These two protein chains interact to form a complex.

Contacts between the two chains:
Residue L146 in the second protein is in contact with residue Y5 in the first protein (closest heavy-atom distance 4.8 Å).
Residue D152 in the second protein is in contact with residue S1 in the first protein (closest heavy-atom distance 4.7 Å).
Residue R91 in the second protein contacts residue W2 in the first protein (closest heavy-atom distance 4.7 Å).
Residue D144 in the second protein contacts residue P7 in the first protein (closest heavy-atom distance 4.9 Å).
Residue L146 in the second protein contacts residue Y3 in the first protein (closest heavy-atom distance 2.7 Å).
Residue D150 in the second protein interacts with residue S1 in the first protein (closest heavy-atom distance 3.5 Å).
Residue K158 in the second protein contacts residue P6 in the first protein (closest heavy-atom distance 3.4 Å).
Residue I147 in the second protein interacts with residue W2 in the first protein (closest heavy-atom distance 2.5 Å).
Residue L146 in the second protein is in contact with residue W2 in the first protein (closest heavy-atom distance 3.1 Å).
Residue E161 in the second protein contacts residue S4 in the first protein (closest heavy-atom distance 4.7 Å).
Residue D144 in the second protein interacts with residue S4 in the first protein (closest heavy-atom distance 4.4 Å).
Residue L153 in the second protein interacts with residue W2 in the first protein (closest heavy-atom distance 4.3 Å).
Residue E161 in the second protein interacts with residue Y3 in the first protein (closest heavy-atom distance 3.9 Å).
Residue K151 in the second protein contacts residue S1 in the first protein (closest heavy-atom distance 3.4 Å).
Residue Y148 in the second protein is in contact with residue W2 in the first protein (closest heavy-atom distance 2.4 Å).
Residue P164 in the second protein contacts residue W2 in the first protein (closest heavy-atom distance 3.2 Å).
Residue F143 in the second protein interacts with residue P6 in the first protein (closest heavy-atom distance 4.0 Å).
Residue S142 in the second protein is in contact with residue P7 in the first protein (closest heavy-atom distance 4.0 Å).
Residue E160 in the second protein is in contact with residue Y5 in the first protein (closest heavy-atom distance 4.7 Å).
Residue E160 in the second protein is in contact with residue S4 in the first protein (closest heavy-atom distance 2.6 Å).
Residue T149 in the second protein is in contact with residue S1 in the first protein (closest heavy-atom distance 2.7 Å).
Residue W67 in the second protein interacts with residue Y3 in the first protein (closest heavy-atom distance 2.7 Å).
Residue S162 in the second protein interacts with residue W2 in the first protein (closest heavy-atom distance 2.7 Å).
Residue K158 in the second protein is in contact with residue Y5 in the first protein (closest heavy-atom distance 2.7 Å).
Residue G163 in the second protein is in contact with residue W2 in the first protein (closest heavy-atom distance 2.8 Å).
Residue I147 in the second protein is in contact with residue Y3 in the first protein (closest heavy-atom distance 2.6 Å).
Residue W159 in the second protein is in contact with residue S4 in the first protein (closest heavy-atom distance 3.0 Å).
Residue V77 in the second protein interacts with residue W2 in the first protein (closest heavy-atom distance 3.9 Å).
Residue F166 in the second protein is in contact with residue W2 in the first protein (closest heavy-atom distance 3.6 Å).
Residue W159 in the second protein is in contact with residue Y5 in the first protein (closest heavy-atom distance 2.8 Å).
Residue V60 in the second protein contacts residue Y5 in the first protein (closest heavy-atom distance 3.0 Å).
Residue W159 in the second protein interacts with residue P6 in the first protein (closest heavy-atom distance 4.7 Å).
Residue Q165 in the second protein is in contact with residue S4 in the first protein (closest heavy-atom distance 3.5 Å).
Residue T149 in the second protein is in contact with residue W2 in the first protein (closest heavy-atom distance 4.5 Å).
Residue S162 in the second protein contacts residue Y3 in the first protein (closest heavy-atom distance 4.5 Å).
Residue V155 in the second protein is in contact with residue Y3 in the first protein (closest heavy-atom distance 2.8 Å).
Residue V154 in the second protein is in contact with residue Y3 in the first protein (closest heavy-atom distance 3.0 Å).
Residue E161 in the second protein is in contact with residue W2 in the first protein (closest heavy-atom distance 3.6 Å).
Residue N59 in the second protein contacts residue Y5 in the first protein (closest heavy-atom distance 3.8 Å).
Residue G163 in the second protein interacts with residue S4 in the first protein (closest heavy-atom distance 4.9 Å).
Residue S162 in the second protein contacts residue S1 in the first protein (closest heavy-atom distance 4.4 Å).
Residue F143 in the second protein interacts with residue P7 in the first protein (closest heavy-atom distance 3.1 Å).
Residue D144 in the second protein contacts residue Y5 in the first protein (closest heavy-atom distance 2.7 Å).
Residue Y148 in the second protein contacts residue S1 in the first protein (closest heavy-atom distance 4.3 Å).
Residue E160 in the second protein is in contact with residue W2 in the first protein (closest heavy-atom distance 3.5 Å).
Residue K158 in the second protein interacts with residue S4 in the first protein (closest heavy-atom distance 4.3 Å).
Residue E160 in the second protein interacts with residue Y3 in the first protein (closest heavy-atom distance 3.2 Å).
Residue F143 in the second protein interacts with residue Y5 in the first protein (closest heavy-atom distance 3.7 Å).
Residue L145 in the second protein interacts with residue S4 in the first protein (closest heavy-atom distance 3.4 Å).
Residue Y56 in the second protein is in contact with residue Y5 in the first protein (closest heavy-atom distance 4.1 Å).
Residue I147 in the second protein is in contact with residue S1 in the first protein (closest heavy-atom distance 4.1 Å).
Residue W159 in the second protein contacts residue Y3 in the first protein (closest heavy-atom distance 3.4 Å).
Residue L145 in the second protein contacts residue Y5 in the first protein (closest heavy-atom distance 2.6 Å).
Residue L145 in the second protein is in contact with residue Y3 in the first protein (closest heavy-atom distance 3.6 Å).
Residue L146 in the second protein contacts residue S4 in the first protein (closest heavy-atom distance 3.9 Å).
Residue L153 in the second protein is in contact with residue S1 in the first protein (closest heavy-atom distance 3.5 Å).
Residue D144 in the second protein interacts with residue P6 in the first protein (closest heavy-atom distance 4.2 Å).
Residue S162 in the second protein contacts residue S4 in the first protein (closest heavy-atom distance 4.0 Å).
Residue L153 in the second protein is in contact with residue Y3 in the first protein (closest heavy-atom distance 2.8 Å).
Residue Y148 in the second protein interacts with residue Y3 in the first protein (closest heavy-atom distance 4.9 Å).

Sequence of the second protein:
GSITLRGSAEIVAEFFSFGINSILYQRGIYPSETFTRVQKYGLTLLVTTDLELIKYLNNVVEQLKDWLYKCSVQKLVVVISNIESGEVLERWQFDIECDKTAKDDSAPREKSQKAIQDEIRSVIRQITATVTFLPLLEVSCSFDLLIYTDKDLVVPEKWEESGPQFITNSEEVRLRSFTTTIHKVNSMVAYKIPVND

Sequence of the first protein:
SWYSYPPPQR